Contacts between the two chains:
Residue N142 in the first protein interacts with residue L5 in the second protein (closest heavy-atom distance 4.1 Å).
Residue H172 in the first protein is in contact with residue Q6 in the second protein (closest heavy-atom distance 3.9 Å).
Residue Q192 in the first protein contacts residue V3 in the second protein (closest heavy-atom distance 3.6 Å).
Residue P168 in the first protein is in contact with residue T1 in the second protein (closest heavy-atom distance 3.7 Å).
Residue N142 in the first protein interacts with residue K4 in the second protein (closest heavy-atom distance 3.7 Å).
Residue T25 in the first protein is in contact with residue E8 in the second protein (closest heavy-atom distance 3.2 Å).
Residue N142 in the first protein is in contact with residue Q6 in the second protein (closest heavy-atom distance 4.1 Å).
Residue T24 in the first protein is in contact with residue R10 in the second protein (closest heavy-atom distance 3.7 Å).
Residue T24 in the first protein contacts residue F9 in the second protein (closest heavy-atom distance 4.2 Å).
Residue E166 in the first protein interacts with residue K4 in the second protein (closest heavy-atom distance 3.2 Å).
Residue T45 in the first protein contacts residue F9 in the second protein (closest heavy-atom distance 3.9 Å).
Residue E166 in the first protein is in contact with residue V3 in the second protein (closest heavy-atom distance 3.3 Å).
Residue G143 in the first protein interacts with residue A7 in the second protein (closest heavy-atom distance 3.7 Å).
Residue A191 in the first protein contacts residue T1 in the second protein (closest heavy-atom distance 4.4 Å).
Residue Q189 in the first protein is in contact with residue K4 in the second protein (closest heavy-atom distance 3.0 Å).
Residue T25 in the first protein interacts with residue A7 in the second protein (closest heavy-atom distance 3.6 Å).
Residue D187 in the first protein interacts with residue L5 in the second protein (closest heavy-atom distance 3.7 Å).
Residue P168 in the first protein contacts residue V3 in the second protein (closest heavy-atom distance 4.2 Å).
Residue M165 in the first protein contacts residue K4 in the second protein (closest heavy-atom distance 3.3 Å).
Residue H41 in the first protein is in contact with residue A7 in the second protein (closest heavy-atom distance 3.4 Å).
Residue L167 in the first protein contacts residue V3 in the second protein (closest heavy-atom distance 4.1 Å).
Residue T190 in the first protein is in contact with residue V3 in the second protein (closest heavy-atom distance 3.0 Å).
Residue H164 in the first protein contacts residue Q6 in the second protein (closest heavy-atom distance 3.2 Å).
Residue H163 in the first protein is in contact with residue Q6 in the second protein (closest heavy-atom distance 2.8 Å).
Residue E166 in the first protein contacts residue Q6 in the second protein (closest heavy-atom distance 3.1 Å).
Residue Q189 in the first protein contacts residue L5 in the second protein (closest heavy-atom distance 3.0 Å).
Residue Q189 in the first protein interacts with residue S2 in the second protein (closest heavy-atom distance 4.1 Å).
Residue N142 in the first protein interacts with residue A7 in the second protein (closest heavy-atom distance 4.0 Å).
Residue M165 in the first protein is in contact with residue L5 in the second protein (closest heavy-atom distance 4.1 Å).
Residue M49 in the first protein contacts residue F9 in the second protein (closest heavy-atom distance 3.3 Å).
Residue L27 in the first protein is in contact with residue A7 in the second protein (closest heavy-atom distance 3.7 Å).
Residue A191 in the first protein contacts residue S2 in the second protein (closest heavy-atom distance 4.2 Å).
Residue L141 in the first protein interacts with residue Q6 in the second protein (closest heavy-atom distance 3.7 Å).
Residue G143 in the first protein contacts residue Q6 in the second protein (closest heavy-atom distance 3.0 Å).
Residue C44 in the first protein contacts residue F9 in the second protein (closest heavy-atom distance 3.4 Å).
Residue A145 in the first protein interacts with residue A7 in the second protein (closest heavy-atom distance 3.8 Å).
Residue M165 in the first protein contacts residue Q6 in the second protein (closest heavy-atom distance 3.1 Å).
Residue H41 in the first protein interacts with residue Q6 in the second protein (closest heavy-atom distance 3.7 Å).
Residue G143 in the first protein contacts residue E8 in the second protein (closest heavy-atom distance 3.7 Å).
Residue T25 in the first protein contacts residue F9 in the second protein (closest heavy-atom distance 3.3 Å).
Residue R188 in the first protein contacts residue V3 in the second protein (closest heavy-atom distance 3.9 Å).
Residue R188 in the first protein is in contact with residue L5 in the second protein (closest heavy-atom distance 4.1 Å).
Residue M49 in the first protein interacts with residue L5 in the second protein (closest heavy-atom distance 3.9 Å).
Residue H41 in the first protein interacts with residue F9 in the second protein (closest heavy-atom distance 4.2 Å).
Residue Q189 in the first protein is in contact with residue V3 in the second protein (closest heavy-atom distance 3.1 Å).
Residue A145 in the first protein contacts residue Q6 in the second protein (closest heavy-atom distance 2.9 Å).
Residue S46 in the first protein is in contact with residue R10 in the second protein (closest heavy-atom distance 3.5 Å).
Residue T24 in the first protein contacts residue E8 in the second protein (closest heavy-atom distance 3.3 Å).
Residue F140 in the first protein is in contact with residue Q6 in the second protein (closest heavy-atom distance 2.9 Å).
Residue S46 in the first protein contacts residue F9 in the second protein (closest heavy-atom distance 3.4 Å).
Residue M49 in the first protein interacts with residue K4 in the second protein (closest heavy-atom distance 4.5 Å).
Residue H164 in the first protein contacts residue L5 in the second protein (closest heavy-atom distance 4.0 Å).
Residue T190 in the first protein interacts with residue S2 in the second protein (closest heavy-atom distance 3.3 Å).
Residue S144 in the first protein is in contact with residue Q6 in the second protein (closest heavy-atom distance 3.2 Å).
Residue P168 in the first protein is in contact with residue S2 in the second protein (closest heavy-atom distance 3.5 Å).
Residue M165 in the first protein is in contact with residue V3 in the second protein (closest heavy-atom distance 3.7 Å).
Residue T26 in the first protein interacts with residue E8 in the second protein (closest heavy-atom distance 2.7 Å).
Residue T26 in the first protein is in contact with residue A7 in the second protein (closest heavy-atom distance 3.5 Å).
Residue Y54 in the first protein interacts with residue L5 in the second protein (closest heavy-atom distance 4.1 Å).
Residue H41 in the first protein is in contact with residue L5 in the second protein (closest heavy-atom distance 3.4 Å).

Sequence of the second protein:
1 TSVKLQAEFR

These two protein chains interact to form a complex.

Sequence of the first protein:
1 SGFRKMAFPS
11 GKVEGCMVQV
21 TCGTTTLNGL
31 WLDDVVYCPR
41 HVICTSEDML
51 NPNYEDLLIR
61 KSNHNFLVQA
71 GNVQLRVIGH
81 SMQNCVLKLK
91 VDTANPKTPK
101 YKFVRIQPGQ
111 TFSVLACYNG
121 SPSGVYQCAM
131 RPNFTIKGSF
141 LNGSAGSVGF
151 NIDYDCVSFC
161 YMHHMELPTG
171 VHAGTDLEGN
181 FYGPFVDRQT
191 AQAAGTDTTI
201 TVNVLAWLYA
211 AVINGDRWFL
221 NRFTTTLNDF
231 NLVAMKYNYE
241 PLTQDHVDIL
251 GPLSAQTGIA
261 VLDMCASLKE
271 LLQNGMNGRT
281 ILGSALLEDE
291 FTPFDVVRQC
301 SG